The following describes two proteins that form a bound complex.

Sequence of protein 2:
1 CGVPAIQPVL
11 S

Contacts between the two chains:
Residue A105 in protein 1 contacts residue C1 in protein 2 (closest heavy-atom distance 3.4 Å).
Residue S11 in protein 1 is in contact with residue P8 in protein 2 (closest heavy-atom distance 3.6 Å).
Residue S11 in protein 1 is in contact with residue Q7 in protein 2 (closest heavy-atom distance 3.9 Å).
Residue Q101 in protein 1 contacts residue A5 in protein 2 (closest heavy-atom distance 3.5 Å).
Residue C107 in protein 1 contacts residue C1 in protein 2 (closest heavy-atom distance 1.9 Å).
Residue W14 in protein 1 contacts residue G2 in protein 2 (closest heavy-atom distance 3.8 Å).
Residue G10 in protein 1 contacts residue I6 in protein 2 (closest heavy-atom distance 4.0 Å).
Residue C107 in protein 1 contacts residue G2 in protein 2 (closest heavy-atom distance 3.5 Å).
Residue A105 in protein 1 is in contact with residue G2 in protein 2 (closest heavy-atom distance 2.9 Å).
Residue P13 in protein 1 contacts residue P4 in protein 2 (closest heavy-atom distance 3.6 Å).
Residue V8 in protein 1 interacts with residue I6 in protein 2 (closest heavy-atom distance 3.9 Å).
Residue W14 in protein 1 interacts with residue V3 in protein 2 (closest heavy-atom distance 4.4 Å).
Residue T102 in protein 1 interacts with residue I6 in protein 2 (closest heavy-atom distance 3.9 Å).
Residue S104 in protein 1 interacts with residue V3 in protein 2 (closest heavy-atom distance 4.9 Å).
Residue V8 in protein 1 contacts residue V9 in protein 2 (closest heavy-atom distance 3.8 Å).
Residue A105 in protein 1 interacts with residue V3 in protein 2 (closest heavy-atom distance 4.9 Å).
Residue W12 in protein 1 is in contact with residue L10 in protein 2 (closest heavy-atom distance 4.2 Å).
Residue V122 in protein 1 interacts with residue L10 in protein 2 (closest heavy-atom distance 4.3 Å).
Residue L108 in protein 1 contacts residue C1 in protein 2 (closest heavy-atom distance 4.9 Å).
Residue V8 in protein 1 interacts with residue Q7 in protein 2 (closest heavy-atom distance 4.4 Å).
Residue V106 in protein 1 is in contact with residue C1 in protein 2 (closest heavy-atom distance 3.8 Å).
Residue S104 in protein 1 contacts residue P4 in protein 2 (closest heavy-atom distance 4.8 Å).
Residue V106 in protein 1 contacts residue G2 in protein 2 (closest heavy-atom distance 4.1 Å).
Residue W14 in protein 1 contacts residue P4 in protein 2 (closest heavy-atom distance 4.0 Å).
Residue G10 in protein 1 interacts with residue P4 in protein 2 (closest heavy-atom distance 5.0 Å).
Residue P9 in protein 1 interacts with residue I6 in protein 2 (closest heavy-atom distance 3.8 Å).
Residue W12 in protein 1 contacts residue P8 in protein 2 (closest heavy-atom distance 3.4 Å).
Residue E5 in protein 1 interacts with residue V9 in protein 2 (closest heavy-atom distance 4.1 Å).
Residue E5 in protein 1 is in contact with residue L10 in protein 2 (closest heavy-atom distance 3.9 Å).
Residue S11 in protein 1 contacts residue I6 in protein 2 (closest heavy-atom distance 3.3 Å).
Residue Q101 in protein 1 is in contact with residue I6 in protein 2 (closest heavy-atom distance 3.6 Å).
Residue S11 in protein 1 is in contact with residue P4 in protein 2 (closest heavy-atom distance 3.6 Å).

Sequence of protein 1:
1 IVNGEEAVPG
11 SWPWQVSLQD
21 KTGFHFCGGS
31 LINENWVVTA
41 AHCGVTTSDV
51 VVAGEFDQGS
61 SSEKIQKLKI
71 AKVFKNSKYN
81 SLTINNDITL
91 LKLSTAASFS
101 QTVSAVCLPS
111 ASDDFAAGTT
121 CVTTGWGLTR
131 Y